Sequence of the second protein:
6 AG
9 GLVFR

This data describes a binding interaction between two proteins.

Contacts between the two chains:
Residue P92 in the first protein is in contact with residue L10 in the second protein (closest heavy-atom distance 3.4 Å).
Residue E89 in the first protein interacts with residue V11 in the second protein (closest heavy-atom distance 3.5 Å).
Residue I90 in the first protein interacts with residue L10 in the second protein (closest heavy-atom distance 4.8 Å).
Residue I68 in the first protein contacts residue F12 in the second protein (closest heavy-atom distance 3.7 Å).
Residue K88 in the first protein interacts with residue R13 in the second protein (closest heavy-atom distance 3.9 Å).
Residue P92 in the first protein contacts residue V11 in the second protein (closest heavy-atom distance 3.9 Å).
Residue K88 in the first protein is in contact with residue F12 in the second protein (closest heavy-atom distance 4.0 Å).
Residue I90 in the first protein is in contact with residue F12 in the second protein (closest heavy-atom distance 3.0 Å).
Residue E89 in the first protein is in contact with residue R13 in the second protein (closest heavy-atom distance 3.0 Å).
Residue I68 in the first protein interacts with residue R13 in the second protein (closest heavy-atom distance 3.7 Å).
Residue P92 in the first protein interacts with residue G9 in the second protein (closest heavy-atom distance 4.4 Å).
Residue E89 in the first protein contacts residue F12 in the second protein (closest heavy-atom distance 3.2 Å).
Residue L91 in the first protein interacts with residue V11 in the second protein (closest heavy-atom distance 3.7 Å).
Residue I90 in the first protein interacts with residue V11 in the second protein (closest heavy-atom distance 3.8 Å).
Residue P92 in the first protein contacts residue A6 in the second protein (closest heavy-atom distance 4.6 Å).

Sequence of the first protein:
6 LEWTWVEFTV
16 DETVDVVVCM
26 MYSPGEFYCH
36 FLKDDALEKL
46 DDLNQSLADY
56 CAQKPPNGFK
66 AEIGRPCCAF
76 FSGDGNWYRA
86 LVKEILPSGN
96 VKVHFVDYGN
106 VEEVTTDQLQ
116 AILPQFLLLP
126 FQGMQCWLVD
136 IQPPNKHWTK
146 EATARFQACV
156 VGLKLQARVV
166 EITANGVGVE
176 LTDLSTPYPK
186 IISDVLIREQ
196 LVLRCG